These two protein chains interact to form a complex.

Contacts between the two chains:
Residue I15 in chain B interacts with residue L18 in chain A (closest heavy-atom distance 4.8 Å).
Residue L9 in chain B interacts with residue W7 in chain A (closest heavy-atom distance 4.0 Å).
Residue V16 in chain B interacts with residue V14 in chain A (closest heavy-atom distance 3.8 Å).
Residue V16 in chain B interacts with residue L18 in chain A (closest heavy-atom distance 4.7 Å).
Residue F20 in chain B is in contact with residue L18 in chain A (closest heavy-atom distance 3.1 Å).
Residue I12 in chain B interacts with residue V14 in chain A (closest heavy-atom distance 4.1 Å).
Residue Q8 in chain B contacts residue W7 in chain A (closest heavy-atom distance 4.3 Å).
Residue I12 in chain B is in contact with residue L10 in chain A (closest heavy-atom distance 4.9 Å).
Residue I4 in chain B interacts with residue W7 in chain A (closest heavy-atom distance 4.1 Å).
Residue I12 in chain B contacts residue I11 in chain A (closest heavy-atom distance 3.8 Å).
Residue F20 in chain B is in contact with residue T22 in chain A (closest heavy-atom distance 4.3 Å).
Residue I12 in chain B is in contact with residue W7 in chain A (closest heavy-atom distance 4.8 Å).
Residue L19 in chain B interacts with residue L18 in chain A (closest heavy-atom distance 3.5 Å).
Residue S5 in chain B is in contact with residue W7 in chain A (closest heavy-atom distance 3.2 Å).

Sequence of chain B:
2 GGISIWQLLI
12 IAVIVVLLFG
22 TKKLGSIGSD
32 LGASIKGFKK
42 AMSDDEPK

Sequence of chain A:
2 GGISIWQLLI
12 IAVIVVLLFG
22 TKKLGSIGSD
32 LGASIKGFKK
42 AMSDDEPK